The following describes two proteins that form a bound complex.

Sequence of protein 1:
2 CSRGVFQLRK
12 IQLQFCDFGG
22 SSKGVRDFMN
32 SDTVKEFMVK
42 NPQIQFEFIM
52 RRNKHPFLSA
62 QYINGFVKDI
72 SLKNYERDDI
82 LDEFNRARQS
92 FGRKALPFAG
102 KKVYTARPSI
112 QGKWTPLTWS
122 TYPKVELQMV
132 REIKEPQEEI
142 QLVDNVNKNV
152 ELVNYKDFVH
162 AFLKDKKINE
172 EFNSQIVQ

Sequence of protein 2:
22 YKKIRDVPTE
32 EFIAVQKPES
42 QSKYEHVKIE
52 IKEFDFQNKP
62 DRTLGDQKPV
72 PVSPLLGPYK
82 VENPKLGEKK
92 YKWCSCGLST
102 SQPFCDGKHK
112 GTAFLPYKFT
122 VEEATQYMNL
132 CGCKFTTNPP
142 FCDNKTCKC

Contacts between the two chains:
Residue R4 in protein 1 is in contact with residue L77 in protein 2 (closest heavy-atom distance 3.8 Å).
Residue F49 in protein 1 interacts with residue I50 in protein 2 (closest heavy-atom distance 3.6 Å).
Residue I50 in protein 1 is in contact with residue P61 in protein 2 (closest heavy-atom distance 4.1 Å).
Residue D33 in protein 1 interacts with residue S43 in protein 2 (closest heavy-atom distance 4.0 Å).
Residue F67 in protein 1 is in contact with residue T113 in protein 2 (closest heavy-atom distance 4.2 Å).
Residue N65 in protein 1 interacts with residue P70 in protein 2 (closest heavy-atom distance 3.9 Å).
Residue F49 in protein 1 interacts with residue K53 in protein 2 (closest heavy-atom distance 3.2 Å).
Residue R53 in protein 1 is in contact with residue I25 in protein 2 (closest heavy-atom distance 3.8 Å).
Residue D33 in protein 1 contacts residue Q42 in protein 2 (closest heavy-atom distance 4.2 Å).
Residue R108 in protein 1 contacts residue L76 in protein 2 (closest heavy-atom distance 4.1 Å).
Residue A107 in protein 1 contacts residue L76 in protein 2 (closest heavy-atom distance 4.3 Å).
Residue N65 in protein 1 contacts residue F115 in protein 2 (closest heavy-atom distance 3.3 Å).
Residue N65 in protein 1 is in contact with residue L65 in protein 2 (closest heavy-atom distance 4.1 Å).
Residue Q62 in protein 1 is in contact with residue R63 in protein 2 (closest heavy-atom distance 2.7 Å).
Residue F19 in protein 1 is in contact with residue I25 in protein 2 (closest heavy-atom distance 3.7 Å).
Residue R4 in protein 1 is in contact with residue P75 in protein 2 (closest heavy-atom distance 3.3 Å).
Residue M51 in protein 1 contacts residue E54 in protein 2 (closest heavy-atom distance 3.1 Å).
Residue M51 in protein 1 contacts residue F55 in protein 2 (closest heavy-atom distance 3.2 Å).
Residue M51 in protein 1 is in contact with residue K53 in protein 2 (closest heavy-atom distance 3.4 Å).
Residue R53 in protein 1 contacts residue K23 in protein 2 (closest heavy-atom distance 3.4 Å).
Residue R4 in protein 1 is in contact with residue S74 in protein 2 (closest heavy-atom distance 2.9 Å).
Residue F49 in protein 1 is in contact with residue I52 in protein 2 (closest heavy-atom distance 3.6 Å).
Residue I64 in protein 1 is in contact with residue P70 in protein 2 (closest heavy-atom distance 3.7 Å).
Residue I50 in protein 1 interacts with residue K53 in protein 2 (closest heavy-atom distance 3.4 Å).
Residue F67 in protein 1 is in contact with residue G112 in protein 2 (closest heavy-atom distance 3.0 Å).
Residue F67 in protein 1 contacts residue K111 in protein 2 (closest heavy-atom distance 3.4 Å).
Residue V40 in protein 1 contacts residue Y45 in protein 2 (closest heavy-atom distance 3.8 Å).
Residue Q62 in protein 1 interacts with residue T64 in protein 2 (closest heavy-atom distance 4.2 Å).
Residue R53 in protein 1 interacts with residue Y22 in protein 2 (closest heavy-atom distance 4.0 Å).
Residue R94 in protein 1 is in contact with residue L99 in protein 2 (closest heavy-atom distance 3.7 Å).
Residue K36 in protein 1 is in contact with residue V48 in protein 2 (closest heavy-atom distance 3.4 Å).
Residue R10 in protein 1 interacts with residue Q68 in protein 2 (closest heavy-atom distance 3.1 Å).
Residue I50 in protein 1 is in contact with residue F55 in protein 2 (closest heavy-atom distance 4.2 Å).
Residue G93 in protein 1 interacts with residue T113 in protein 2 (closest heavy-atom distance 3.4 Å).
Residue R52 in protein 1 contacts residue F55 in protein 2 (closest heavy-atom distance 3.2 Å).
Residue M30 in protein 1 contacts residue I50 in protein 2 (closest heavy-atom distance 3.8 Å).
Residue R10 in protein 1 is in contact with residue L65 in protein 2 (closest heavy-atom distance 3.9 Å).
Residue S3 in protein 1 interacts with residue V73 in protein 2 (closest heavy-atom distance 3.5 Å).
Residue K95 in protein 1 interacts with residue K111 in protein 2 (closest heavy-atom distance 3.9 Å).
Residue D33 in protein 1 contacts residue K44 in protein 2 (closest heavy-atom distance 3.5 Å).
Residue Y105 in protein 1 is in contact with residue T101 in protein 2 (closest heavy-atom distance 3.9 Å).
Residue N65 in protein 1 is in contact with residue T113 in protein 2 (closest heavy-atom distance 2.6 Å).
Residue R52 in protein 1 is in contact with residue Y22 in protein 2 (closest heavy-atom distance 2.8 Å).
Residue Q13 in protein 1 contacts residue P61 in protein 2 (closest heavy-atom distance 3.2 Å).
Residue N65 in protein 1 interacts with residue V71 in protein 2 (closest heavy-atom distance 3.1 Å).
Residue A107 in protein 1 is in contact with residue Y80 in protein 2 (closest heavy-atom distance 3.5 Å).
Residue M51 in protein 1 interacts with residue Y22 in protein 2 (closest heavy-atom distance 4.0 Å).
Residue G66 in protein 1 contacts residue G112 in protein 2 (closest heavy-atom distance 3.1 Å).
Residue G93 in protein 1 interacts with residue L99 in protein 2 (closest heavy-atom distance 3.9 Å).
Residue V68 in protein 1 contacts residue R63 in protein 2 (closest heavy-atom distance 3.2 Å).
Residue E48 in protein 1 interacts with residue K53 in protein 2 (closest heavy-atom distance 4.0 Å).
Residue K36 in protein 1 contacts residue Y45 in protein 2 (closest heavy-atom distance 3.7 Å).
Residue E37 in protein 1 is in contact with residue Y45 in protein 2 (closest heavy-atom distance 3.9 Å).
Residue I64 in protein 1 contacts residue V71 in protein 2 (closest heavy-atom distance 3.4 Å).
Residue F49 in protein 1 contacts residue E51 in protein 2 (closest heavy-atom distance 3.8 Å).
Residue N65 in protein 1 is in contact with residue A114 in protein 2 (closest heavy-atom distance 3.1 Å).
Residue K36 in protein 1 contacts residue I50 in protein 2 (closest heavy-atom distance 3.7 Å).
Residue D70 in protein 1 is in contact with residue R63 in protein 2 (closest heavy-atom distance 2.7 Å).
Residue I64 in protein 1 contacts residue L65 in protein 2 (closest heavy-atom distance 2.9 Å).
Residue G66 in protein 1 interacts with residue T113 in protein 2 (closest heavy-atom distance 4.2 Å).